Sequence of the first protein:
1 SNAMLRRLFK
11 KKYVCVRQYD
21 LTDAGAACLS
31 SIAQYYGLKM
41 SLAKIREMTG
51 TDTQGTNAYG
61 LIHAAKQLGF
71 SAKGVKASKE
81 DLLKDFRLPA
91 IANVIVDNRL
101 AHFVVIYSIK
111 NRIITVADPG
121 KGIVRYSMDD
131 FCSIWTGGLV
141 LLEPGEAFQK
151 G

The following describes two proteins that form a bound complex.

Contacts between the two chains:
Residue G74 in the first protein interacts with residue E6 in the second protein (closest heavy-atom distance 3.1 Å).
Residue T56 in the first protein is in contact with residue T16 in the second protein (closest heavy-atom distance 3.2 Å).
Residue T56 in the first protein is in contact with residue G17 in the second protein (closest heavy-atom distance 2.8 Å).
Residue K76 in the first protein interacts with residue L7 in the second protein (closest heavy-atom distance 3.5 Å).
Residue A101 in the first protein interacts with residue S19 in the second protein (closest heavy-atom distance 3.0 Å).
Residue V75 in the first protein interacts with residue G4 in the second protein (closest heavy-atom distance 4.0 Å).
Residue G55 in the first protein interacts with residue S19 in the second protein (closest heavy-atom distance 3.6 Å).
Residue A101 in the first protein is in contact with residue F21 in the second protein (closest heavy-atom distance 3.6 Å).
Residue R99 in the first protein is in contact with residue T20 in the second protein (closest heavy-atom distance 3.3 Å).
Residue N57 in the first protein is in contact with residue L12 in the second protein (closest heavy-atom distance 3.8 Å).
Residue N98 in the first protein interacts with residue S22 in the second protein (closest heavy-atom distance 2.6 Å).
Residue G55 in the first protein is in contact with residue G18 in the second protein (closest heavy-atom distance 3.5 Å).
Residue F103 in the first protein interacts with residue T16 in the second protein (closest heavy-atom distance 3.4 Å).
Residue N57 in the first protein contacts residue M15 in the second protein (closest heavy-atom distance 3.2 Å).
Residue F103 in the first protein interacts with residue M15 in the second protein (closest heavy-atom distance 4.0 Å).
Residue I95 in the first protein interacts with residue F21 in the second protein (closest heavy-atom distance 3.7 Å).
Residue K73 in the first protein contacts residue G4 in the second protein (closest heavy-atom distance 4.1 Å).
Residue L88 in the first protein is in contact with residue L1 in the second protein (closest heavy-atom distance 3.5 Å).
Residue N98 in the first protein contacts residue F21 in the second protein (closest heavy-atom distance 3.4 Å).
Residue L141 in the first protein interacts with residue I3 in the second protein (closest heavy-atom distance 3.3 Å).
Residue A101 in the first protein contacts residue T16 in the second protein (closest heavy-atom distance 3.6 Å).
Residue A101 in the first protein contacts residue G17 in the second protein (closest heavy-atom distance 3.1 Å).
Residue V75 in the first protein interacts with residue R5 in the second protein (closest heavy-atom distance 3.8 Å).
Residue G74 in the first protein is in contact with residue L7 in the second protein (closest heavy-atom distance 3.2 Å).
Residue D85 in the first protein is in contact with residue L1 in the second protein (closest heavy-atom distance 4.0 Å).
Residue E143 in the first protein interacts with residue L1 in the second protein (closest heavy-atom distance 2.7 Å).
Residue Q54 in the first protein is in contact with residue S19 in the second protein (closest heavy-atom distance 3.3 Å).
Residue K76 in the first protein interacts with residue E11 in the second protein (closest heavy-atom distance 2.6 Å).
Residue L100 in the first protein contacts residue S19 in the second protein (closest heavy-atom distance 4.0 Å).
Residue N93 in the first protein is in contact with residue M15 in the second protein (closest heavy-atom distance 4.0 Å).
Residue H102 in the first protein is in contact with residue G17 in the second protein (closest heavy-atom distance 3.0 Å).
Residue A24 in the first protein is in contact with residue G17 in the second protein (closest heavy-atom distance 3.9 Å).
Residue F86 in the first protein interacts with residue I3 in the second protein (closest heavy-atom distance 3.3 Å).
Residue K76 in the first protein interacts with residue M15 in the second protein (closest heavy-atom distance 4.0 Å).
Residue A58 in the first protein interacts with residue L12 in the second protein (closest heavy-atom distance 3.3 Å).
Residue L139 in the first protein contacts residue M15 in the second protein (closest heavy-atom distance 4.0 Å).
Residue G74 in the first protein is in contact with residue L12 in the second protein (closest heavy-atom distance 4.1 Å).
Residue Y59 in the first protein contacts residue M13 in the second protein (closest heavy-atom distance 4.1 Å).
Residue N93 in the first protein contacts residue T16 in the second protein (closest heavy-atom distance 2.8 Å).
Residue A77 in the first protein interacts with residue I3 in the second protein (closest heavy-atom distance 3.9 Å).
Residue H102 in the first protein contacts residue T16 in the second protein (closest heavy-atom distance 3.8 Å).
Residue V75 in the first protein interacts with residue I3 in the second protein (closest heavy-atom distance 3.7 Å).
Residue Y59 in the first protein interacts with residue L12 in the second protein (closest heavy-atom distance 3.3 Å).
Residue F103 in the first protein contacts residue G17 in the second protein (closest heavy-atom distance 3.1 Å).
Residue Q54 in the first protein contacts residue G18 in the second protein (closest heavy-atom distance 3.3 Å).
Residue V140 in the first protein contacts residue M15 in the second protein (closest heavy-atom distance 3.8 Å).
Residue R99 in the first protein contacts residue F21 in the second protein (closest heavy-atom distance 2.7 Å).
Residue T56 in the first protein contacts residue G18 in the second protein (closest heavy-atom distance 3.7 Å).
Residue Y59 in the first protein interacts with residue D9 in the second protein (closest heavy-atom distance 3.0 Å).
Residue R99 in the first protein is in contact with residue S19 in the second protein (closest heavy-atom distance 4.1 Å).
Residue G138 in the first protein contacts residue M15 in the second protein (closest heavy-atom distance 3.5 Å).
Residue I62 in the first protein contacts residue L12 in the second protein (closest heavy-atom distance 3.9 Å).
Residue A101 in the first protein contacts residue G18 in the second protein (closest heavy-atom distance 3.3 Å).
Residue V75 in the first protein is in contact with residue L7 in the second protein (closest heavy-atom distance 3.8 Å).
Residue K73 in the first protein is in contact with residue L1 in the second protein (closest heavy-atom distance 2.8 Å).
Residue R87 in the first protein interacts with residue L1 in the second protein (closest heavy-atom distance 3.7 Å).
Residue T22 in the first protein contacts residue G18 in the second protein (closest heavy-atom distance 3.8 Å).
Residue N57 in the first protein contacts residue M13 in the second protein (closest heavy-atom distance 3.5 Å).
Residue A58 in the first protein is in contact with residue M15 in the second protein (closest heavy-atom distance 2.9 Å).
Residue N57 in the first protein contacts residue T16 in the second protein (closest heavy-atom distance 3.6 Å).

Sequence of the second protein:
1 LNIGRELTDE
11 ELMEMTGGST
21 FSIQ